Sequence of the second protein:
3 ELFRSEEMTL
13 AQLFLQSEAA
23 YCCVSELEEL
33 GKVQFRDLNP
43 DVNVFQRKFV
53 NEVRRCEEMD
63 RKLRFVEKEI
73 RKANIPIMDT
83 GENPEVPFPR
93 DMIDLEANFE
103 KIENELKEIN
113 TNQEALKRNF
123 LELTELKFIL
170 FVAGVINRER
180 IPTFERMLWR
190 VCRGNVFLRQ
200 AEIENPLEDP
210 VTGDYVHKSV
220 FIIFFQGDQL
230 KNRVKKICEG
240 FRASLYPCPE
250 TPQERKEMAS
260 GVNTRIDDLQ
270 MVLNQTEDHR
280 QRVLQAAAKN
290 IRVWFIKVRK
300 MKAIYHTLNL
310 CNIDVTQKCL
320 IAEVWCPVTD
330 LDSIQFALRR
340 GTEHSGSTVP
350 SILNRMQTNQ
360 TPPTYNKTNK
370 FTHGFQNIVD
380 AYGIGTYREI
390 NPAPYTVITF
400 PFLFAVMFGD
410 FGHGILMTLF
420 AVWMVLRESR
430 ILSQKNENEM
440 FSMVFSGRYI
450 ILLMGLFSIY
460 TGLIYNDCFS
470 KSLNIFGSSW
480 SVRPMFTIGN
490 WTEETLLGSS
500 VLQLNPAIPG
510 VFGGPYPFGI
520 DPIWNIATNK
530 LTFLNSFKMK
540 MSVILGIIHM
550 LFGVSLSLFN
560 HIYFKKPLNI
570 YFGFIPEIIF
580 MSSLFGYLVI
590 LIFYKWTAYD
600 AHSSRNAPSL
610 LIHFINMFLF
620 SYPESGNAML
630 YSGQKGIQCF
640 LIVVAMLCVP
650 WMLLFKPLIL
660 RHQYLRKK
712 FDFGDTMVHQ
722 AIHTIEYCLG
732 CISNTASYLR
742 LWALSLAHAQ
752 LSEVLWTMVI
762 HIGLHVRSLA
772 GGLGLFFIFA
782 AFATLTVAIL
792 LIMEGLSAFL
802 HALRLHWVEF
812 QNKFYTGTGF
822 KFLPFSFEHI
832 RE

Interface contacts:
Residue R189 in the second protein contacts residue E365 in the first protein (closest heavy-atom distance 3.0 Å).
Residue R192 in the second protein is in contact with residue L308 in the first protein (closest heavy-atom distance 4.6 Å).
Residue R189 in the second protein interacts with residue Q364 in the first protein (closest heavy-atom distance 4.0 Å).
Residue D227 in the second protein interacts with residue D49 in the first protein (closest heavy-atom distance 5.0 Å).
Residue R185 in the second protein contacts residue E365 in the first protein (closest heavy-atom distance 4.8 Å).
Residue Q228 in the second protein is in contact with residue D49 in the first protein (closest heavy-atom distance 4.5 Å).
Residue G226 in the second protein is in contact with residue D49 in the first protein (closest heavy-atom distance 4.2 Å).

Sequence of the first protein:
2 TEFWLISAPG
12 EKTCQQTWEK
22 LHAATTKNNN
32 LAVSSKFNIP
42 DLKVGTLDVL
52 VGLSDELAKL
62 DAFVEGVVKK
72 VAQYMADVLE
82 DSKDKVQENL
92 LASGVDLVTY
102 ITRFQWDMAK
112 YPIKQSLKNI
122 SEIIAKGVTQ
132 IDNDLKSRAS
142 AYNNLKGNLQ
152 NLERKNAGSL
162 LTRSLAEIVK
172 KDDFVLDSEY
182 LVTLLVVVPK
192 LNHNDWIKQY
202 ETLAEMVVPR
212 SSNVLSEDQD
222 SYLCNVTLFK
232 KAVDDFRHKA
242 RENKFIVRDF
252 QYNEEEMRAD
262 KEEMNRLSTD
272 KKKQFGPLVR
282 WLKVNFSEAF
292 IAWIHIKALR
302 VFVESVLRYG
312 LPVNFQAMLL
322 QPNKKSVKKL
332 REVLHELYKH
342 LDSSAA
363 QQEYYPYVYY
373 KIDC

These two protein chains interact to form a complex.